This data describes a binding interaction between two proteins.

Residue-level contacts at the interface:
Residue Q897 in protein 2 contacts residue K911 in protein 1 (closest heavy-atom distance 3.6 Å).
Residue R842 in protein 2 interacts with residue D822 in protein 1 (closest heavy-atom distance 2.4 Å).
Residue D956 in protein 2 contacts residue T919 in protein 1 (closest heavy-atom distance 3.6 Å).
Residue Y850 in protein 2 interacts with residue R842 in protein 1 (closest heavy-atom distance 3.3 Å).
Residue N840 in protein 2 contacts residue N820 in protein 1 (closest heavy-atom distance 3.9 Å).
Residue Q897 in protein 2 contacts residue T855 in protein 1 (closest heavy-atom distance 2.9 Å).
Residue D956 in protein 2 interacts with residue T920 in protein 1 (closest heavy-atom distance 3.6 Å).
Residue E878 in protein 2 contacts residue L847 in protein 1 (closest heavy-atom distance 3.5 Å).
Residue E891 in protein 2 contacts residue V853 in protein 1 (closest heavy-atom distance 3.5 Å).
Residue R902 in protein 2 contacts residue S915 in protein 1 (closest heavy-atom distance 3.4 Å).
Residue A898 in protein 2 is in contact with residue P981 in protein 1 (closest heavy-atom distance 3.7 Å).
Residue K846 in protein 2 interacts with residue D825 in protein 1 (closest heavy-atom distance 3.9 Å).
Residue K846 in protein 2 interacts with residue R842 in protein 1 (closest heavy-atom distance 2.7 Å).
Residue K927 in protein 2 contacts residue P916 in protein 1 (closest heavy-atom distance 3.2 Å).
Residue K846 in protein 2 is in contact with residue D822 in protein 1 (closest heavy-atom distance 2.8 Å).
Residue S954 in protein 2 is in contact with residue H921 in protein 1 (closest heavy-atom distance 3.6 Å).
Residue N953 in protein 2 is in contact with residue H921 in protein 1 (closest heavy-atom distance 3.0 Å).
Residue A955 in protein 2 contacts residue T920 in protein 1 (closest heavy-atom distance 3.1 Å).
Residue G873 in protein 2 contacts residue D822 in protein 1 (closest heavy-atom distance 3.3 Å).
Residue K927 in protein 2 contacts residue S915 in protein 1 (closest heavy-atom distance 2.4 Å).
Residue K927 in protein 2 contacts residue R856 in protein 1 (closest heavy-atom distance 3.4 Å).
Residue N953 in protein 2 is in contact with residue Y897 in protein 1 (closest heavy-atom distance 4.0 Å).
Residue N894 in protein 2 interacts with residue E854 in protein 1 (closest heavy-atom distance 3.1 Å).
Residue C874 in protein 2 interacts with residue Q846 in protein 1 (closest heavy-atom distance 3.5 Å).
Residue S847 in protein 2 is in contact with residue R842 in protein 1 (closest heavy-atom distance 3.2 Å).
Residue I843 in protein 2 contacts residue F824 in protein 1 (closest heavy-atom distance 3.4 Å).
Residue A898 in protein 2 is in contact with residue K911 in protein 1 (closest heavy-atom distance 3.2 Å).
Residue Q897 in protein 2 is in contact with residue S915 in protein 1 (closest heavy-atom distance 3.4 Å).
Residue R842 in protein 2 is in contact with residue N820 in protein 1 (closest heavy-atom distance 3.5 Å).
Residue R902 in protein 2 contacts residue P916 in protein 1 (closest heavy-atom distance 3.3 Å).
Residue I905 in protein 2 interacts with residue S915 in protein 1 (closest heavy-atom distance 3.9 Å).
Residue N894 in protein 2 contacts residue R856 in protein 1 (closest heavy-atom distance 3.4 Å).
Residue R842 in protein 2 interacts with residue Q821 in protein 1 (closest heavy-atom distance 3.5 Å).
Residue Q897 in protein 2 interacts with residue R856 in protein 1 (closest heavy-atom distance 3.0 Å).
Residue S954 in protein 2 contacts residue D923 in protein 1 (closest heavy-atom distance 3.5 Å).
Residue K927 in protein 2 interacts with residue E907 in protein 1 (closest heavy-atom distance 3.3 Å).
Residue C874 in protein 2 is in contact with residue R842 in protein 1 (closest heavy-atom distance 3.2 Å).
Residue K846 in protein 2 contacts residue I843 in protein 1 (closest heavy-atom distance 3.4 Å).
Residue N899 in protein 2 interacts with residue W984 in protein 1 (closest heavy-atom distance 3.1 Å).
Residue Y850 in protein 2 interacts with residue N850 in protein 1 (closest heavy-atom distance 3.3 Å).
Residue R902 in protein 2 interacts with residue H914 in protein 1 (closest heavy-atom distance 3.1 Å).
Residue D841 in protein 2 is in contact with residue N820 in protein 1 (closest heavy-atom distance 2.8 Å).
Residue Q897 in protein 2 contacts residue E854 in protein 1 (closest heavy-atom distance 2.8 Å).
Residue R902 in protein 2 interacts with residue V913 in protein 1 (closest heavy-atom distance 4.1 Å).
Residue Y850 in protein 2 interacts with residue Q846 in protein 1 (closest heavy-atom distance 3.2 Å).
Residue N894 in protein 2 is in contact with residue V853 in protein 1 (closest heavy-atom distance 3.7 Å).
Residue D900 in protein 2 is in contact with residue H914 in protein 1 (closest heavy-atom distance 3.5 Å).
Residue C874 in protein 2 contacts residue I843 in protein 1 (closest heavy-atom distance 3.6 Å).
Residue A898 in protein 2 is in contact with residue T855 in protein 1 (closest heavy-atom distance 3.6 Å).
Residue S954 in protein 2 is in contact with residue P922 in protein 1 (closest heavy-atom distance 3.3 Å).
Residue I905 in protein 2 interacts with residue R856 in protein 1 (closest heavy-atom distance 3.4 Å).
Residue K927 in protein 2 is in contact with residue F917 in protein 1 (closest heavy-atom distance 3.3 Å).
Residue I843 in protein 2 is in contact with residue R842 in protein 1 (closest heavy-atom distance 4.1 Å).
Residue I843 in protein 2 interacts with residue D822 in protein 1 (closest heavy-atom distance 3.2 Å).
Residue D900 in protein 2 interacts with residue W984 in protein 1 (closest heavy-atom distance 3.3 Å).
Residue D900 in protein 2 contacts residue V913 in protein 1 (closest heavy-atom distance 2.8 Å).
Residue Q893 in protein 2 contacts residue R856 in protein 1 (closest heavy-atom distance 3.5 Å).
Residue S901 in protein 2 contacts residue H914 in protein 1 (closest heavy-atom distance 3.3 Å).
Residue N953 in protein 2 interacts with residue Y865 in protein 1 (closest heavy-atom distance 2.7 Å).
Residue A955 in protein 2 is in contact with residue P922 in protein 1 (closest heavy-atom distance 3.6 Å).

Sequence of protein 1:
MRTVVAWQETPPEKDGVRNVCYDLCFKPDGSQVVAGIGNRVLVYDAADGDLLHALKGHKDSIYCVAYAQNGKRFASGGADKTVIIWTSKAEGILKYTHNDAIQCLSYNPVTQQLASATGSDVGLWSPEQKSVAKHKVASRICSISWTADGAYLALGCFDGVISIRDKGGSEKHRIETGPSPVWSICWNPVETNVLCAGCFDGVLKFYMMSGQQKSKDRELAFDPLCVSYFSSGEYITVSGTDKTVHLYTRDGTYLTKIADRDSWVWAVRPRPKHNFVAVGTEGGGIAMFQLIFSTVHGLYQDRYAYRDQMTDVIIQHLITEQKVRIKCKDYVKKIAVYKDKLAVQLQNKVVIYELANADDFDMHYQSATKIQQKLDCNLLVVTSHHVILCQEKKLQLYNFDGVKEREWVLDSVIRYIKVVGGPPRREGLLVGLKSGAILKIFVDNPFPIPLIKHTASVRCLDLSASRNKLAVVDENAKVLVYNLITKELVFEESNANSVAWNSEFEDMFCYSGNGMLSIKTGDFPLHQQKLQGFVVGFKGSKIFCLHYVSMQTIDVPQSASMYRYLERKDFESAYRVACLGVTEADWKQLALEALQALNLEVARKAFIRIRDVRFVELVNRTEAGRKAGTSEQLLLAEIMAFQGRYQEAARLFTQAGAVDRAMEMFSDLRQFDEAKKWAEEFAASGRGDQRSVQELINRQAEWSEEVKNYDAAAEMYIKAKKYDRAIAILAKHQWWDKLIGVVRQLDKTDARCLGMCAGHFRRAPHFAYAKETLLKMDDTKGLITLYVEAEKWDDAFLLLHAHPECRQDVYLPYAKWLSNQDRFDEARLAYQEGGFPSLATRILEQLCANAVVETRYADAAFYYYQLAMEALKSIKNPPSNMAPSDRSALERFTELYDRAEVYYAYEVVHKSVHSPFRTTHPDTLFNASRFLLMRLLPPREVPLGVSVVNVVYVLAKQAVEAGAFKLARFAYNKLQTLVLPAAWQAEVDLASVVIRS

Sequence of protein 2:
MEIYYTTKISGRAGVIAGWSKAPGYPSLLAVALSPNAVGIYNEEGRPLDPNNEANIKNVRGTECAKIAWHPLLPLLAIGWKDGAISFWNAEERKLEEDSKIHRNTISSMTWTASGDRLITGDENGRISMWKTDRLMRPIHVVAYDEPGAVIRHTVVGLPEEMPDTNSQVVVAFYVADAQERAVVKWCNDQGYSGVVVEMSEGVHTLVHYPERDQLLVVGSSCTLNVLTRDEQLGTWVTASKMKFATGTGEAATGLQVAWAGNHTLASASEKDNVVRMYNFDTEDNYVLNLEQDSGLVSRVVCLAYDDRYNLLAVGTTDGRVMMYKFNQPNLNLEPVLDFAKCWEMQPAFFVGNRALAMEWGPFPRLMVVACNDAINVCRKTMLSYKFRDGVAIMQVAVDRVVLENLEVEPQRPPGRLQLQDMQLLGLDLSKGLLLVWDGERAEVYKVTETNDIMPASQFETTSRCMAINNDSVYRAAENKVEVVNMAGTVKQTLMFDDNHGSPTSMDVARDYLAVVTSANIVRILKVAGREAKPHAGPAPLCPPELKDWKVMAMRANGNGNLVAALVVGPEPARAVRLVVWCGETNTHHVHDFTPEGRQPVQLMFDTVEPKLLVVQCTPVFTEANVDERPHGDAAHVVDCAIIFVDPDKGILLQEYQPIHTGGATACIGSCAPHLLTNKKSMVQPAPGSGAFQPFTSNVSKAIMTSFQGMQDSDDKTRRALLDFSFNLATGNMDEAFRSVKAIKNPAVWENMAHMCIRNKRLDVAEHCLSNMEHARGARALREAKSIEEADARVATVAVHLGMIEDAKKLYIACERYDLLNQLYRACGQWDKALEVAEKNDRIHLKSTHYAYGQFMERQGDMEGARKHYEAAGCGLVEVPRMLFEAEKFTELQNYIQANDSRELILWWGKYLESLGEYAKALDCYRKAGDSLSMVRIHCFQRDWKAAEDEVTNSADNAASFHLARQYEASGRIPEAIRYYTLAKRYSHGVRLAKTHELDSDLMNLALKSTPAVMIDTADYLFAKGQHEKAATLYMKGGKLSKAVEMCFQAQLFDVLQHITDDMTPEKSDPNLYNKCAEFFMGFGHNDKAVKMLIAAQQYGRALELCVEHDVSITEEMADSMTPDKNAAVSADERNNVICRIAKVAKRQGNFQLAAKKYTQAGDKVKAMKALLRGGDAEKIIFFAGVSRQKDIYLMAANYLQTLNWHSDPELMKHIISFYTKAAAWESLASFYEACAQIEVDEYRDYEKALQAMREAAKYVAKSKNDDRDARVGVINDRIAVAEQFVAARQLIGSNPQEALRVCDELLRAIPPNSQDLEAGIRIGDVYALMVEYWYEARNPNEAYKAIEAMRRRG